Interface contacts:
Residue W37 in the second protein is in contact with residue W5 in the first protein (closest heavy-atom distance 3.3 Å).
Residue A24 in the second protein interacts with residue I24 in the first protein (closest heavy-atom distance 4.2 Å).
Residue Q28 in the second protein is in contact with residue I24 in the first protein (closest heavy-atom distance 3.5 Å).
Residue L34 in the second protein is in contact with residue M8 in the first protein (closest heavy-atom distance 4.0 Å).
Residue W37 in the second protein contacts residue W13 in the first protein (closest heavy-atom distance 3.4 Å).
Residue G38 in the second protein interacts with residue W10 in the first protein (closest heavy-atom distance 3.7 Å).
Residue L34 in the second protein contacts residue W13 in the first protein (closest heavy-atom distance 2.8 Å).
Residue Q33 in the second protein contacts residue W5 in the first protein (closest heavy-atom distance 3.0 Å).
Residue L31 in the second protein contacts residue I24 in the first protein (closest heavy-atom distance 3.4 Å).
Residue R23 in the second protein interacts with residue E30 in the first protein (closest heavy-atom distance 3.8 Å).
Residue A24 in the second protein is in contact with residue L28 in the first protein (closest heavy-atom distance 4.9 Å).
Residue T35 in the second protein is in contact with residue W13 in the first protein (closest heavy-atom distance 4.2 Å).
Residue L34 in the second protein contacts residue E16 in the first protein (closest heavy-atom distance 3.7 Å).
Residue G38 in the second protein contacts residue W13 in the first protein (closest heavy-atom distance 4.5 Å).
Residue R23 in the second protein interacts with residue I27 in the first protein (closest heavy-atom distance 3.8 Å).
Residue L31 in the second protein is in contact with residue T21 in the first protein (closest heavy-atom distance 4.0 Å).
Residue W37 in the second protein contacts residue M8 in the first protein (closest heavy-atom distance 3.4 Å).
Residue L31 in the second protein contacts residue I17 in the first protein (closest heavy-atom distance 3.8 Å).
Residue N20 in the second protein interacts with residue S31 in the first protein (closest heavy-atom distance 3.9 Å).
Residue W37 in the second protein contacts residue T9 in the first protein (closest heavy-atom distance 3.7 Å).
Residue N20 in the second protein is in contact with residue I27 in the first protein (closest heavy-atom distance 3.2 Å).
Residue L34 in the second protein is in contact with residue W5 in the first protein (closest heavy-atom distance 3.6 Å).
Residue H30 in the second protein interacts with residue W5 in the first protein (closest heavy-atom distance 4.7 Å).
Residue A27 in the second protein interacts with residue Y20 in the first protein (closest heavy-atom distance 4.2 Å).
Residue L21 in the second protein contacts residue S31 in the first protein (closest heavy-atom distance 4.7 Å).
Residue R45 in the second protein contacts residue W10 in the first protein (closest heavy-atom distance 3.4 Å).
Residue L31 in the second protein is in contact with residue E16 in the first protein (closest heavy-atom distance 4.6 Å).
Residue L34 in the second protein contacts residue Y20 in the first protein (closest heavy-atom distance 4.0 Å).
Residue L42 in the second protein interacts with residue W10 in the first protein (closest heavy-atom distance 4.0 Å).
Residue R23 in the second protein is in contact with residue K26 in the first protein (closest heavy-atom distance 4.6 Å).
Residue A24 in the second protein is in contact with residue I27 in the first protein (closest heavy-atom distance 3.7 Å).
Residue W37 in the second protein contacts residue W10 in the first protein (closest heavy-atom distance 3.8 Å).
Residue L21 in the second protein interacts with residue I27 in the first protein (closest heavy-atom distance 4.8 Å).
Residue H30 in the second protein interacts with residue Y20 in the first protein (closest heavy-atom distance 3.5 Å).
Residue A27 in the second protein interacts with residue I24 in the first protein (closest heavy-atom distance 3.5 Å).
Residue Q17 in the second protein contacts residue S31 in the first protein (closest heavy-atom distance 3.3 Å).
Residue R23 in the second protein contacts residue L23 in the first protein (closest heavy-atom distance 4.9 Å).
Residue L34 in the second protein is in contact with residue I17 in the first protein (closest heavy-atom distance 4.0 Å).
Residue N20 in the second protein is in contact with residue E30 in the first protein (closest heavy-atom distance 4.4 Å).
Residue Q41 in the second protein is in contact with residue W10 in the first protein (closest heavy-atom distance 3.9 Å).
Residue L31 in the second protein interacts with residue Y20 in the first protein (closest heavy-atom distance 3.6 Å).
Residue A27 in the second protein is in contact with residue L23 in the first protein (closest heavy-atom distance 4.3 Å).

These two protein chains interact to form a complex.

Sequence of the first protein:
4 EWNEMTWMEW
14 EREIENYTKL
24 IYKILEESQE

Sequence of the second protein:
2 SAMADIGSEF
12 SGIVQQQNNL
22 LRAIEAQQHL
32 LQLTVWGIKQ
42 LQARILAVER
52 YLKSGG